Sequence of the second protein:
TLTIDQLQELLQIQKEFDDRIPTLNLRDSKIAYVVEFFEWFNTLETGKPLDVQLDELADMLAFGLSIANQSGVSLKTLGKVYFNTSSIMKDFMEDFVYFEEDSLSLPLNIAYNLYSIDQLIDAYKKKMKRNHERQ

These two protein chains interact to form a complex.

Sequence of the first protein:
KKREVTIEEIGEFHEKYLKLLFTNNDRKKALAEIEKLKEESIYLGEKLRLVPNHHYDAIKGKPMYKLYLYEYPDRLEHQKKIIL

Residue-level contacts at the interface:
Residue F75 in the second protein is in contact with residue H17 in the first protein (closest heavy-atom distance 3.5 Å).
Residue I68 in the second protein contacts residue V8 in the first protein (closest heavy-atom distance 3.7 Å).
Residue E76 in the second protein contacts residue L74 in the first protein (closest heavy-atom distance 4.0 Å).
Residue I58 in the second protein is in contact with residue A65 in the first protein (closest heavy-atom distance 3.7 Å).
Residue F54 in the second protein contacts residue I66 in the first protein (closest heavy-atom distance 3.6 Å).
Residue V72 in the second protein interacts with residue I13 in the first protein (closest heavy-atom distance 3.8 Å).
Residue V72 in the second protein contacts residue L74 in the first protein (closest heavy-atom distance 3.7 Å).
Residue R64 in the second protein contacts residue E7 in the first protein (closest heavy-atom distance 3.7 Å).
Residue N187 in the second protein interacts with residue I66 in the first protein (closest heavy-atom distance 3.7 Å).
Residue E73 in the second protein is in contact with residue K67 in the first protein (closest heavy-atom distance 3.1 Å).
Residue M184 in the second protein is in contact with residue I66 in the first protein (closest heavy-atom distance 4.3 Å).
Residue F149 in the second protein is in contact with residue E18 in the first protein (closest heavy-atom distance 4.0 Å).
Residue R64 in the second protein contacts residue V8 in the first protein (closest heavy-atom distance 3.1 Å).
Residue V72 in the second protein interacts with residue Y75 in the first protein (closest heavy-atom distance 3.3 Å).
Residue V72 in the second protein is in contact with residue H17 in the first protein (closest heavy-atom distance 4.3 Å).
Residue E73 in the second protein contacts residue Y63 in the first protein (closest heavy-atom distance 3.8 Å).
Residue D65 in the second protein contacts residue N60 in the first protein (closest heavy-atom distance 3.0 Å).
Residue F78 in the second protein interacts with residue L21 in the first protein (closest heavy-atom distance 3.6 Å).
Residue A69 in the second protein interacts with residue N60 in the first protein (closest heavy-atom distance 3.6 Å).
Residue F149 in the second protein interacts with residue I10 in the first protein (closest heavy-atom distance 4.1 Å).
Residue K183 in the second protein contacts residue K67 in the first protein (closest heavy-atom distance 3.6 Å).
Residue E76 in the second protein contacts residue H17 in the first protein (closest heavy-atom distance 4.2 Å).
Residue Q51 in the second protein contacts residue I66 in the first protein (closest heavy-atom distance 3.4 Å).
Residue T83 in the second protein interacts with residue F25 in the first protein (closest heavy-atom distance 3.2 Å).
Residue N79 in the second protein contacts residue Y20 in the first protein (closest heavy-atom distance 3.7 Å).
Residue S66 in the second protein interacts with residue H62 in the first protein (closest heavy-atom distance 3.9 Å).
Residue F108 in the second protein contacts residue I66 in the first protein (closest heavy-atom distance 3.5 Å).
Residue T60 in the second protein interacts with residue H61 in the first protein (closest heavy-atom distance 2.6 Å).
Residue D55 in the second protein is in contact with residue I66 in the first protein (closest heavy-atom distance 4.3 Å).
Residue R190 in the second protein is in contact with residue A65 in the first protein (closest heavy-atom distance 3.0 Å).
Residue F108 in the second protein contacts residue H62 in the first protein (closest heavy-atom distance 3.2 Å).
Residue S111 in the second protein interacts with residue H62 in the first protein (closest heavy-atom distance 3.9 Å).
Residue L61 in the second protein interacts with residue H62 in the first protein (closest heavy-atom distance 3.4 Å).
Residue I68 in the second protein contacts residue M71 in the first protein (closest heavy-atom distance 3.8 Å).
Residue A69 in the second protein contacts residue Y63 in the first protein (closest heavy-atom distance 3.9 Å).
Residue Q191 in the second protein interacts with residue A65 in the first protein (closest heavy-atom distance 3.7 Å).
Residue K183 in the second protein is in contact with residue I66 in the first protein (closest heavy-atom distance 3.2 Å).
Residue D104 in the second protein interacts with residue K67 in the first protein (closest heavy-atom distance 3.3 Å).
Residue R190 in the second protein interacts with residue D64 in the first protein (closest heavy-atom distance 4.2 Å).
Residue E76 in the second protein is in contact with residue Y79 in the first protein (closest heavy-atom distance 3.0 Å).
Residue I68 in the second protein interacts with residue I10 in the first protein (closest heavy-atom distance 3.6 Å).
Residue I68 in the second protein is in contact with residue N60 in the first protein (closest heavy-atom distance 3.8 Å).
Residue D55 in the second protein interacts with residue H62 in the first protein (closest heavy-atom distance 2.7 Å).
Residue R64 in the second protein interacts with residue I10 in the first protein (closest heavy-atom distance 3.9 Å).
Residue F108 in the second protein interacts with residue Y63 in the first protein (closest heavy-atom distance 4.1 Å).
Residue D104 in the second protein contacts residue I66 in the first protein (closest heavy-atom distance 4.0 Å).
Residue A107 in the second protein interacts with residue I66 in the first protein (closest heavy-atom distance 3.8 Å).
Residue I68 in the second protein is in contact with residue I13 in the first protein (closest heavy-atom distance 4.2 Å).
Residue N79 in the second protein interacts with residue L21 in the first protein (closest heavy-atom distance 4.3 Å).
Residue N187 in the second protein interacts with residue A65 in the first protein (closest heavy-atom distance 4.3 Å).
Residue R190 in the second protein contacts residue G68 in the first protein (closest heavy-atom distance 3.7 Å).
Residue F149 in the second protein contacts residue G14 in the first protein (closest heavy-atom distance 4.0 Å).
Residue E76 in the second protein is in contact with residue R82 in the first protein (closest heavy-atom distance 2.6 Å).
Residue N79 in the second protein is in contact with residue Y79 in the first protein (closest heavy-atom distance 3.0 Å).
Residue F54 in the second protein contacts residue A65 in the first protein (closest heavy-atom distance 3.5 Å).
Residue E101 in the second protein interacts with residue K67 in the first protein (closest heavy-atom distance 3.3 Å).
Residue V72 in the second protein interacts with residue Y63 in the first protein (closest heavy-atom distance 4.1 Å).
Residue N79 in the second protein is in contact with residue R82 in the first protein (closest heavy-atom distance 3.1 Å).
Residue Q51 in the second protein contacts residue H62 in the first protein (closest heavy-atom distance 4.3 Å).
Residue I58 in the second protein is in contact with residue H62 in the first protein (closest heavy-atom distance 3.6 Å).